Sequence of protein 1:
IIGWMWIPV

Sequence of protein 2:
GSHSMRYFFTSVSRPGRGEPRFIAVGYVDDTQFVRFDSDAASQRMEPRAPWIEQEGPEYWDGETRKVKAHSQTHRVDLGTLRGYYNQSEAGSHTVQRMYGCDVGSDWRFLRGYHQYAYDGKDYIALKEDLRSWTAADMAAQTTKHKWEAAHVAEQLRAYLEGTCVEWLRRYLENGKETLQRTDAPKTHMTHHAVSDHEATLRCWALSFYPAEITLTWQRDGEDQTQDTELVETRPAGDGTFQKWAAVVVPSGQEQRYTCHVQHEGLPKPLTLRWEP

These two protein chains interact to form a complex.

Contacts between the two chains:
Residue Y171 in protein 2 interacts with residue I1 in protein 1 (closest heavy-atom distance 2.9 Å).
Residue D77 in protein 2 is in contact with residue P8 in protein 1 (closest heavy-atom distance 3.2 Å).
Residue H114 in protein 2 contacts residue W6 in protein 1 (closest heavy-atom distance 4.0 Å).
Residue K66 in protein 2 interacts with residue G3 in protein 1 (closest heavy-atom distance 3.6 Å).
Residue Y159 in protein 2 is in contact with residue I2 in protein 1 (closest heavy-atom distance 3.7 Å).
Residue T163 in protein 2 contacts residue I1 in protein 1 (closest heavy-atom distance 3.6 Å).
Residue T73 in protein 2 interacts with residue W6 in protein 1 (closest heavy-atom distance 2.7 Å).
Residue V152 in protein 2 interacts with residue I7 in protein 1 (closest heavy-atom distance 3.9 Å).
Residue K66 in protein 2 interacts with residue I2 in protein 1 (closest heavy-atom distance 2.8 Å).
Residue D77 in protein 2 contacts residue I7 in protein 1 (closest heavy-atom distance 4.9 Å).
Residue Y99 in protein 2 is in contact with residue G3 in protein 1 (closest heavy-atom distance 3.1 Å).
Residue Y159 in protein 2 interacts with residue G3 in protein 1 (closest heavy-atom distance 3.7 Å).
Residue K66 in protein 2 is in contact with residue W6 in protein 1 (closest heavy-atom distance 4.7 Å).
Residue W147 in protein 2 contacts residue V9 in protein 1 (closest heavy-atom distance 3.9 Å).
Residue Y123 in protein 2 interacts with residue V9 in protein 1 (closest heavy-atom distance 4.2 Å).
Residue L156 in protein 2 contacts residue W6 in protein 1 (closest heavy-atom distance 4.4 Å).
Residue T143 in protein 2 interacts with residue V9 in protein 1 (closest heavy-atom distance 2.6 Å).
Residue A69 in protein 2 contacts residue W4 in protein 1 (closest heavy-atom distance 3.8 Å).
Residue A69 in protein 2 is in contact with residue W6 in protein 1 (closest heavy-atom distance 4.6 Å).
Residue T73 in protein 2 contacts residue P8 in protein 1 (closest heavy-atom distance 3.9 Å).
Residue K146 in protein 2 interacts with residue P8 in protein 1 (closest heavy-atom distance 2.6 Å).
Residue Y116 in protein 2 interacts with residue V9 in protein 1 (closest heavy-atom distance 3.6 Å).
Residue R97 in protein 2 is in contact with residue W6 in protein 1 (closest heavy-atom distance 3.5 Å).
Residue Y159 in protein 2 interacts with residue I1 in protein 1 (closest heavy-atom distance 2.6 Å).
Residue V67 in protein 2 is in contact with residue I2 in protein 1 (closest heavy-atom distance 3.5 Å).
Residue E63 in protein 2 is in contact with residue I1 in protein 1 (closest heavy-atom distance 3.3 Å).
Residue R97 in protein 2 interacts with residue I7 in protein 1 (closest heavy-atom distance 5.0 Å).
Residue Y7 in protein 2 is in contact with residue I2 in protein 1 (closest heavy-atom distance 3.4 Å).
Residue K66 in protein 2 interacts with residue W4 in protein 1 (closest heavy-atom distance 3.5 Å).
Residue W147 in protein 2 interacts with residue P8 in protein 1 (closest heavy-atom distance 3.0 Å).
Residue M45 in protein 2 contacts residue I2 in protein 1 (closest heavy-atom distance 3.8 Å).
Residue Y84 in protein 2 interacts with residue V9 in protein 1 (closest heavy-atom distance 3.1 Å).
Residue T73 in protein 2 contacts residue I7 in protein 1 (closest heavy-atom distance 4.0 Å).
Residue V76 in protein 2 contacts residue P8 in protein 1 (closest heavy-atom distance 4.6 Å).
Residue K66 in protein 2 contacts residue I1 in protein 1 (closest heavy-atom distance 3.6 Å).
Residue E63 in protein 2 is in contact with residue I2 in protein 1 (closest heavy-atom distance 3.0 Å).
Residue K146 in protein 2 is in contact with residue I7 in protein 1 (closest heavy-atom distance 4.0 Å).
Residue Y99 in protein 2 is in contact with residue W6 in protein 1 (closest heavy-atom distance 3.2 Å).
Residue Y7 in protein 2 is in contact with residue I1 in protein 1 (closest heavy-atom distance 3.1 Å).
Residue F9 in protein 2 interacts with residue I2 in protein 1 (closest heavy-atom distance 4.1 Å).
Residue W147 in protein 2 is in contact with residue I7 in protein 1 (closest heavy-atom distance 3.5 Å).
Residue K146 in protein 2 interacts with residue V9 in protein 1 (closest heavy-atom distance 3.4 Å).
Residue M5 in protein 2 is in contact with residue I1 in protein 1 (closest heavy-atom distance 4.1 Å).
Residue T80 in protein 2 contacts residue V9 in protein 1 (closest heavy-atom distance 3.9 Å).
Residue Q155 in protein 2 contacts residue M5 in protein 1 (closest heavy-atom distance 3.7 Å).
Residue W167 in protein 2 is in contact with residue I1 in protein 1 (closest heavy-atom distance 3.4 Å).
Residue Y59 in protein 2 interacts with residue I1 in protein 1 (closest heavy-atom distance 3.4 Å).
Residue Y99 in protein 2 interacts with residue I2 in protein 1 (closest heavy-atom distance 3.2 Å).
Residue H70 in protein 2 contacts residue W6 in protein 1 (closest heavy-atom distance 3.7 Å).
Residue L81 in protein 2 interacts with residue V9 in protein 1 (closest heavy-atom distance 4.0 Å).
Residue D77 in protein 2 interacts with residue V9 in protein 1 (closest heavy-atom distance 2.8 Å).
Residue R65 in protein 2 contacts residue W4 in protein 1 (closest heavy-atom distance 4.2 Å).